Sequence of protein 1:
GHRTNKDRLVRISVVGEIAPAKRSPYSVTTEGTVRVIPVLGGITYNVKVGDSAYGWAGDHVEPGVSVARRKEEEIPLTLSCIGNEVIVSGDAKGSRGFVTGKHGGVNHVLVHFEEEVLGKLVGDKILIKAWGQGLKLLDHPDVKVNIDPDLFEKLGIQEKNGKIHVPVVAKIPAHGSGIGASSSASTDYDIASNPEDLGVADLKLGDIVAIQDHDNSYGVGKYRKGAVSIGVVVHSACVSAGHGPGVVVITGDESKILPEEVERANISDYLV

The following describes two proteins that form a bound complex.

Sequence of protein 2:
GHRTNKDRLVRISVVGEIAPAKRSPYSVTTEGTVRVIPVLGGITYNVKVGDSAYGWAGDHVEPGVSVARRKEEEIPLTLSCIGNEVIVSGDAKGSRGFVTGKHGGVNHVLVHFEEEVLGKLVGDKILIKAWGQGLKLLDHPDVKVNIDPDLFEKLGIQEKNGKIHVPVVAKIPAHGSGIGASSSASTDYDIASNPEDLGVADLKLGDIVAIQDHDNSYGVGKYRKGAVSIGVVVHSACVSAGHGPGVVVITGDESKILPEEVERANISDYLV

Contacts between the two chains:
Residue V36 in protein 2 is in contact with residue V36 in protein 1 (closest heavy-atom distance 3.8 Å).
Residue G34 in protein 2 is in contact with residue G34 in protein 1 (closest heavy-atom distance 4.5 Å).
Residue T35 in protein 2 interacts with residue T35 in protein 1 (closest heavy-atom distance 4.4 Å).
Residue T35 in protein 2 interacts with residue V36 in protein 1 (closest heavy-atom distance 4.9 Å).
Residue T35 in protein 2 is in contact with residue G34 in protein 1 (closest heavy-atom distance 3.4 Å).
Residue G34 in protein 2 contacts residue V36 in protein 1 (closest heavy-atom distance 3.0 Å).
Residue V30 in protein 2 interacts with residue V36 in protein 1 (closest heavy-atom distance 4.0 Å).
Residue Y28 in protein 2 interacts with residue V30 in protein 1 (closest heavy-atom distance 4.4 Å).
Residue V36 in protein 2 is in contact with residue V30 in protein 1 (closest heavy-atom distance 4.0 Å).
Residue V30 in protein 2 interacts with residue Y28 in protein 1 (closest heavy-atom distance 4.4 Å).
Residue V36 in protein 2 contacts residue T35 in protein 1 (closest heavy-atom distance 4.9 Å).
Residue V36 in protein 2 interacts with residue G34 in protein 1 (closest heavy-atom distance 3.0 Å).
Residue G34 in protein 2 interacts with residue T35 in protein 1 (closest heavy-atom distance 3.4 Å).